The following describes two proteins that form a bound complex.

Sequence of the first protein:
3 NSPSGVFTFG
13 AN

Interface contacts:
Residue N58 in the second protein is in contact with residue V8 in the first protein (closest heavy-atom distance 4.7 Å).
Residue G107 in the second protein contacts residue A13 in the first protein (closest heavy-atom distance 3.5 Å).
Residue Q64 in the second protein is in contact with residue T10 in the first protein (closest heavy-atom distance 4.5 Å).
Residue A106 in the second protein contacts residue G12 in the first protein (closest heavy-atom distance 4.4 Å).
Residue N54 in the second protein contacts residue F11 in the first protein (closest heavy-atom distance 3.3 Å).
Residue N58 in the second protein is in contact with residue F9 in the first protein (closest heavy-atom distance 3.4 Å).
Residue N58 in the second protein interacts with residue F11 in the first protein (closest heavy-atom distance 2.8 Å).
Residue L57 in the second protein interacts with residue F11 in the first protein (closest heavy-atom distance 3.4 Å).
Residue I74 in the second protein interacts with residue F11 in the first protein (closest heavy-atom distance 3.8 Å).
Residue N54 in the second protein interacts with residue G12 in the first protein (closest heavy-atom distance 3.4 Å).
Residue G107 in the second protein interacts with residue G12 in the first protein (closest heavy-atom distance 3.5 Å).
Residue M67 in the second protein interacts with residue T10 in the first protein (closest heavy-atom distance 4.6 Å).
Residue M67 in the second protein interacts with residue F11 in the first protein (closest heavy-atom distance 3.5 Å).
Residue K71 in the second protein interacts with residue T10 in the first protein (closest heavy-atom distance 3.9 Å).
Residue T108 in the second protein contacts residue A13 in the first protein (closest heavy-atom distance 3.4 Å).
Residue Y131 in the second protein contacts residue F11 in the first protein (closest heavy-atom distance 4.2 Å).
Residue L70 in the second protein interacts with residue F11 in the first protein (closest heavy-atom distance 4.2 Å).
Residue T108 in the second protein interacts with residue G12 in the first protein (closest heavy-atom distance 3.8 Å).
Residue N58 in the second protein is in contact with residue T10 in the first protein (closest heavy-atom distance 2.9 Å).
Residue N58 in the second protein is in contact with residue G12 in the first protein (closest heavy-atom distance 4.9 Å).
Residue K71 in the second protein interacts with residue F11 in the first protein (closest heavy-atom distance 3.8 Å).
Residue Q68 in the second protein is in contact with residue T10 in the first protein (closest heavy-atom distance 3.9 Å).

Sequence of the second protein:
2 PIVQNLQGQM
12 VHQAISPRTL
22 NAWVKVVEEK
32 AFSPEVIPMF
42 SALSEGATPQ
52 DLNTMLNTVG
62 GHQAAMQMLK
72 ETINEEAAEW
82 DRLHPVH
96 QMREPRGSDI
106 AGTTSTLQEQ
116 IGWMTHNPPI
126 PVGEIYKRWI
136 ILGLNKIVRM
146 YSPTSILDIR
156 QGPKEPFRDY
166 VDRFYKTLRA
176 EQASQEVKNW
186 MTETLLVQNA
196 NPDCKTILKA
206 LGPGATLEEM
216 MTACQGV